Sequence of protein 2:
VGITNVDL

The following describes two proteins that form a bound complex.

Contacts between the two chains:
Residue E64 in protein 1 is in contact with residue V1 in protein 2 (closest heavy-atom distance 3.5 Å).
Residue T144 in protein 1 interacts with residue D7 in protein 2 (closest heavy-atom distance 5.0 Å).
Residue W148 in protein 1 interacts with residue L8 in protein 2 (closest heavy-atom distance 3.7 Å).
Residue Y157 in protein 1 interacts with residue T4 in protein 2 (closest heavy-atom distance 3.5 Å).
Residue S78 in protein 1 interacts with residue D7 in protein 2 (closest heavy-atom distance 4.0 Å).
Residue R63 in protein 1 interacts with residue V1 in protein 2 (closest heavy-atom distance 3.7 Å).
Residue V77 in protein 1 is in contact with residue D7 in protein 2 (closest heavy-atom distance 3.5 Å).
Residue S74 in protein 1 contacts residue D7 in protein 2 (closest heavy-atom distance 2.9 Å).
Residue Y156 in protein 1 is in contact with residue I3 in protein 2 (closest heavy-atom distance 3.4 Å).
Residue W148 in protein 1 interacts with residue V6 in protein 2 (closest heavy-atom distance 3.3 Å).
Residue T81 in protein 1 is in contact with residue L8 in protein 2 (closest heavy-atom distance 3.7 Å).
Residue E10 in protein 1 contacts residue I3 in protein 2 (closest heavy-atom distance 4.1 Å).
Residue Y60 in protein 1 interacts with residue V1 in protein 2 (closest heavy-atom distance 3.6 Å).
Residue N71 in protein 1 contacts residue I3 in protein 2 (closest heavy-atom distance 3.4 Å).
Residue W98 in protein 1 interacts with residue N5 in protein 2 (closest heavy-atom distance 3.6 Å).
Residue Y100 in protein 1 is in contact with residue G2 in protein 2 (closest heavy-atom distance 3.3 Å).
Residue R67 in protein 1 interacts with residue I3 in protein 2 (closest heavy-atom distance 3.0 Å).
Residue S78 in protein 1 interacts with residue L8 in protein 2 (closest heavy-atom distance 3.3 Å).
Residue W148 in protein 1 interacts with residue D7 in protein 2 (closest heavy-atom distance 2.8 Å).
Residue Y100 in protein 1 interacts with residue I3 in protein 2 (closest heavy-atom distance 3.1 Å).
Residue Y124 in protein 1 interacts with residue L8 in protein 2 (closest heavy-atom distance 3.7 Å).
Residue Y8 in protein 1 contacts residue V1 in protein 2 (closest heavy-atom distance 3.3 Å).
Residue Y8 in protein 1 is in contact with residue G2 in protein 2 (closest heavy-atom distance 3.7 Å).
Residue R67 in protein 1 interacts with residue G2 in protein 2 (closest heavy-atom distance 3.6 Å).
Residue K147 in protein 1 interacts with residue L8 in protein 2 (closest heavy-atom distance 2.9 Å).
Residue M6 in protein 1 interacts with residue V1 in protein 2 (closest heavy-atom distance 3.6 Å).
Residue Y156 in protein 1 interacts with residue V6 in protein 2 (closest heavy-atom distance 4.2 Å).
Residue E64 in protein 1 is in contact with residue G2 in protein 2 (closest heavy-atom distance 3.5 Å).
Residue T144 in protein 1 interacts with residue L8 in protein 2 (closest heavy-atom distance 3.9 Å).
Residue E10 in protein 1 contacts residue N5 in protein 2 (closest heavy-atom distance 5.0 Å).
Residue S74 in protein 1 is in contact with residue N5 in protein 2 (closest heavy-atom distance 3.1 Å).
Residue S74 in protein 1 contacts residue V6 in protein 2 (closest heavy-atom distance 4.4 Å).
Residue S78 in protein 1 is in contact with residue V6 in protein 2 (closest heavy-atom distance 4.9 Å).
Residue K147 in protein 1 interacts with residue D7 in protein 2 (closest heavy-atom distance 4.5 Å).
Residue Y117 in protein 1 is in contact with residue L8 in protein 2 (closest heavy-atom distance 4.1 Å).
Residue Y157 in protein 1 contacts residue V6 in protein 2 (closest heavy-atom distance 2.9 Å).
Residue Y117 in protein 1 is in contact with residue V6 in protein 2 (closest heavy-atom distance 4.4 Å).
Residue L82 in protein 1 is in contact with residue L8 in protein 2 (closest heavy-atom distance 3.8 Å).
Residue S78 in protein 1 contacts residue N5 in protein 2 (closest heavy-atom distance 4.2 Å).
Residue Y157 in protein 1 interacts with residue I3 in protein 2 (closest heavy-atom distance 3.8 Å).
Residue Y157 in protein 1 is in contact with residue N5 in protein 2 (closest heavy-atom distance 3.5 Å).
Residue N71 in protein 1 is in contact with residue N5 in protein 2 (closest heavy-atom distance 2.8 Å).
Residue Y117 in protein 1 contacts residue N5 in protein 2 (closest heavy-atom distance 2.7 Å).
Residue W98 in protein 1 interacts with residue T4 in protein 2 (closest heavy-atom distance 4.3 Å).
Residue Y172 in protein 1 interacts with residue V1 in protein 2 (closest heavy-atom distance 2.8 Å).
Residue Y156 in protein 1 contacts residue T4 in protein 2 (closest heavy-atom distance 3.5 Å).
Residue Y85 in protein 1 contacts residue L8 in protein 2 (closest heavy-atom distance 3.5 Å).
Residue Y160 in protein 1 contacts residue I3 in protein 2 (closest heavy-atom distance 3.7 Å).
Residue A153 in protein 1 contacts residue V6 in protein 2 (closest heavy-atom distance 4.2 Å).
Residue N71 in protein 1 contacts residue T4 in protein 2 (closest heavy-atom distance 3.5 Å).
Residue F75 in protein 1 is in contact with residue N5 in protein 2 (closest heavy-atom distance 3.4 Å).
Residue W168 in protein 1 interacts with residue V1 in protein 2 (closest heavy-atom distance 3.5 Å).
Residue Y160 in protein 1 is in contact with residue V1 in protein 2 (closest heavy-atom distance 2.7 Å).
Residue Y160 in protein 1 is in contact with residue G2 in protein 2 (closest heavy-atom distance 3.2 Å).
Residue W98 in protein 1 interacts with residue I3 in protein 2 (closest heavy-atom distance 3.5 Å).
Residue R67 in protein 1 interacts with residue T4 in protein 2 (closest heavy-atom distance 4.2 Å).
Residue L115 in protein 1 interacts with residue I3 in protein 2 (closest heavy-atom distance 4.7 Å).

Sequence of protein 1:
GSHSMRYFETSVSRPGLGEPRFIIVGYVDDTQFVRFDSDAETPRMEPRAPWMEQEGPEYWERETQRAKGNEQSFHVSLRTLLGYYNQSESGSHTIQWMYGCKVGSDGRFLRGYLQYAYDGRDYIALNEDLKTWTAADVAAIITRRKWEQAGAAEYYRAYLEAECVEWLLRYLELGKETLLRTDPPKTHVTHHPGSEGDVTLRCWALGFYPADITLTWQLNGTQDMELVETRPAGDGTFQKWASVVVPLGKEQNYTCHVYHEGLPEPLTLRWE